Sequence of protein 2:
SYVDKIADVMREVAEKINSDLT

Interface contacts:
Residue R89 in protein 1 interacts with residue R12 in protein 2 (closest heavy-atom distance 3.7 Å).
Residue W87 in protein 1 is in contact with residue N19 in protein 2 (closest heavy-atom distance 4.0 Å).
Residue L57 in protein 1 contacts residue I7 in protein 2 (closest heavy-atom distance 4.3 Å).
Residue E48 in protein 1 is in contact with residue V14 in protein 2 (closest heavy-atom distance 4.1 Å).
Residue I84 in protein 1 contacts residue E16 in protein 2 (closest heavy-atom distance 4.8 Å).
Residue Q74 in protein 1 is in contact with residue Y3 in protein 2 (closest heavy-atom distance 4.0 Å).
Residue E79 in protein 1 contacts residue A8 in protein 2 (closest heavy-atom distance 3.9 Å).
Residue V60 in protein 1 contacts residue Y3 in protein 2 (closest heavy-atom distance 4.2 Å).
Residue F96 in protein 1 interacts with residue M11 in protein 2 (closest heavy-atom distance 3.6 Å).
Residue K78 in protein 1 interacts with residue V4 in protein 2 (closest heavy-atom distance 3.8 Å).
Residue E79 in protein 1 is in contact with residue M11 in protein 2 (closest heavy-atom distance 3.3 Å).
Residue F149 in protein 1 interacts with residue L22 in protein 2 (closest heavy-atom distance 3.9 Å).
Residue V75 in protein 1 interacts with residue V4 in protein 2 (closest heavy-atom distance 3.7 Å).
Residue F96 in protein 1 is in contact with residue I7 in protein 2 (closest heavy-atom distance 3.8 Å).
Residue L53 in protein 1 interacts with residue K6 in protein 2 (closest heavy-atom distance 3.8 Å).
Residue R89 in protein 1 interacts with residue E16 in protein 2 (closest heavy-atom distance 3.9 Å).
Residue E81 in protein 1 is in contact with residue R12 in protein 2 (closest heavy-atom distance 3.3 Å).
Residue K78 in protein 1 is in contact with residue R12 in protein 2 (closest heavy-atom distance 2.7 Å).
Residue L71 in protein 1 interacts with residue Y3 in protein 2 (closest heavy-atom distance 3.8 Å).
Residue V75 in protein 1 contacts residue M11 in protein 2 (closest heavy-atom distance 4.3 Å).
Residue N86 in protein 1 interacts with residue E16 in protein 2 (closest heavy-atom distance 3.0 Å).
Residue K78 in protein 1 contacts residue A8 in protein 2 (closest heavy-atom distance 3.5 Å).
Residue T92 in protein 1 is in contact with residue V14 in protein 2 (closest heavy-atom distance 4.8 Å).
Residue E79 in protein 1 interacts with residue R12 in protein 2 (closest heavy-atom distance 3.4 Å).
Residue M76 in protein 1 is in contact with residue M11 in protein 2 (closest heavy-atom distance 3.7 Å).
Residue N52 in protein 1 is in contact with residue V14 in protein 2 (closest heavy-atom distance 4.2 Å).
Residue Q74 in protein 1 is in contact with residue V4 in protein 2 (closest heavy-atom distance 3.4 Å).
Residue R89 in protein 1 contacts residue N19 in protein 2 (closest heavy-atom distance 4.7 Å).
Residue F149 in protein 1 is in contact with residue I18 in protein 2 (closest heavy-atom distance 3.7 Å).
Residue K152 in protein 1 interacts with residue L22 in protein 2 (closest heavy-atom distance 4.3 Å).
Residue V49 in protein 1 contacts residue M11 in protein 2 (closest heavy-atom distance 4.3 Å).
Residue V45 in protein 1 contacts residue V14 in protein 2 (closest heavy-atom distance 3.9 Å).
Residue T92 in protein 1 contacts residue M11 in protein 2 (closest heavy-atom distance 3.3 Å).
Residue G88 in protein 1 interacts with residue N19 in protein 2 (closest heavy-atom distance 2.9 Å).
Residue L53 in protein 1 is in contact with residue I7 in protein 2 (closest heavy-atom distance 3.8 Å).
Residue V75 in protein 1 contacts residue I7 in protein 2 (closest heavy-atom distance 3.9 Å).
Residue G88 in protein 1 contacts residue I18 in protein 2 (closest heavy-atom distance 3.8 Å).
Residue V49 in protein 1 interacts with residue V10 in protein 2 (closest heavy-atom distance 4.3 Å).
Residue K148 in protein 1 is in contact with residue L22 in protein 2 (closest heavy-atom distance 3.9 Å).
Residue C56 in protein 1 is in contact with residue K6 in protein 2 (closest heavy-atom distance 3.8 Å).
Residue T92 in protein 1 contacts residue A15 in protein 2 (closest heavy-atom distance 3.8 Å).
Residue G88 in protein 1 interacts with residue A15 in protein 2 (closest heavy-atom distance 3.6 Å).
Residue K78 in protein 1 interacts with residue D5 in protein 2 (closest heavy-atom distance 3.2 Å).
Residue V41 in protein 1 contacts residue I18 in protein 2 (closest heavy-atom distance 4.8 Å).
Residue N52 in protein 1 is in contact with residue V10 in protein 2 (closest heavy-atom distance 3.9 Å).
Residue V75 in protein 1 is in contact with residue A8 in protein 2 (closest heavy-atom distance 4.0 Å).
Residue V49 in protein 1 interacts with residue V14 in protein 2 (closest heavy-atom distance 4.1 Å).
Residue S55 in protein 1 is in contact with residue K6 in protein 2 (closest heavy-atom distance 4.9 Å).
Residue L53 in protein 1 interacts with residue V10 in protein 2 (closest heavy-atom distance 3.6 Å).
Residue C56 in protein 1 is in contact with residue Y3 in protein 2 (closest heavy-atom distance 4.2 Å).
Residue L71 in protein 1 is in contact with residue I7 in protein 2 (closest heavy-atom distance 4.2 Å).
Residue L71 in protein 1 contacts residue V4 in protein 2 (closest heavy-atom distance 4.5 Å).
Residue N86 in protein 1 contacts residue A15 in protein 2 (closest heavy-atom distance 4.7 Å).
Residue I93 in protein 1 interacts with residue M11 in protein 2 (closest heavy-atom distance 4.6 Å).
Residue E79 in protein 1 interacts with residue A15 in protein 2 (closest heavy-atom distance 4.4 Å).
Residue V45 in protein 1 contacts residue I18 in protein 2 (closest heavy-atom distance 3.4 Å).
Residue N86 in protein 1 interacts with residue N19 in protein 2 (closest heavy-atom distance 3.0 Å).
Residue D82 in protein 1 contacts residue R12 in protein 2 (closest heavy-atom distance 4.5 Å).
Residue R89 in protein 1 is in contact with residue A15 in protein 2 (closest heavy-atom distance 3.5 Å).
Residue C56 in protein 1 is in contact with residue I7 in protein 2 (closest heavy-atom distance 3.7 Å).

This data describes a binding interaction between two proteins.

Sequence of protein 1:
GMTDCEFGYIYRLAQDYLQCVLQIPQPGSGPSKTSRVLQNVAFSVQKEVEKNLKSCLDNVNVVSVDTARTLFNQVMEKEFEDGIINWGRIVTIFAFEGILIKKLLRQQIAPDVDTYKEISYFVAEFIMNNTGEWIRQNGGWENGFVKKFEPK